Sequence of chain B:
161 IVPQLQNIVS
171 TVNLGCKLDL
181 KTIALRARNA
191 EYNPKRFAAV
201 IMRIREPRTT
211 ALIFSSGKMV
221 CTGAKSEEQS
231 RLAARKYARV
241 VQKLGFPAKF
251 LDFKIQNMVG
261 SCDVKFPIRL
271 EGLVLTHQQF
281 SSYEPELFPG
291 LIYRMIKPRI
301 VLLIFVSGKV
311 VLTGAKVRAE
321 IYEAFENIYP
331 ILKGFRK

These two protein chains interact to form a complex.

Residue-level contacts at the interface:
Residue L287 in chain B is in contact with residue L103 in chain A (closest heavy-atom distance 3.7 Å).
Residue R294 in chain B is in contact with residue E109 in chain A (closest heavy-atom distance 5.0 Å).
Residue E284 in chain B interacts with residue L103 in chain A (closest heavy-atom distance 4.0 Å).
Residue I292 in chain B is in contact with residue A113 in chain A (closest heavy-atom distance 4.2 Å).
Residue L287 in chain B is in contact with residue L110 in chain A (closest heavy-atom distance 4.3 Å).
Residue E284 in chain B contacts residue M106 in chain A (closest heavy-atom distance 4.4 Å).
Residue E286 in chain B is in contact with residue L103 in chain A (closest heavy-atom distance 4.3 Å).
Residue R294 in chain B contacts residue A113 in chain A (closest heavy-atom distance 4.8 Å).
Residue L287 in chain B is in contact with residue N107 in chain A (closest heavy-atom distance 3.8 Å).
Residue L287 in chain B interacts with residue M106 in chain A (closest heavy-atom distance 3.7 Å).
Residue I292 in chain B is in contact with residue L110 in chain A (closest heavy-atom distance 3.8 Å).
Residue S282 in chain B is in contact with residue M106 in chain A (closest heavy-atom distance 4.0 Å).
Residue E284 in chain B is in contact with residue R99 in chain A (closest heavy-atom distance 4.1 Å).
Residue F288 in chain B contacts residue R114 in chain A (closest heavy-atom distance 3.7 Å).
Residue L287 in chain B interacts with residue R114 in chain A (closest heavy-atom distance 4.2 Å).
Residue F288 in chain B is in contact with residue L110 in chain A (closest heavy-atom distance 3.7 Å).

Sequence of chain A:
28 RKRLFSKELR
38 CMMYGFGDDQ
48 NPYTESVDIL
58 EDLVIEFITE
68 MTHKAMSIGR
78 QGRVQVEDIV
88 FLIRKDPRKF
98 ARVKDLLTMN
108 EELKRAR